Sequence of the second protein:
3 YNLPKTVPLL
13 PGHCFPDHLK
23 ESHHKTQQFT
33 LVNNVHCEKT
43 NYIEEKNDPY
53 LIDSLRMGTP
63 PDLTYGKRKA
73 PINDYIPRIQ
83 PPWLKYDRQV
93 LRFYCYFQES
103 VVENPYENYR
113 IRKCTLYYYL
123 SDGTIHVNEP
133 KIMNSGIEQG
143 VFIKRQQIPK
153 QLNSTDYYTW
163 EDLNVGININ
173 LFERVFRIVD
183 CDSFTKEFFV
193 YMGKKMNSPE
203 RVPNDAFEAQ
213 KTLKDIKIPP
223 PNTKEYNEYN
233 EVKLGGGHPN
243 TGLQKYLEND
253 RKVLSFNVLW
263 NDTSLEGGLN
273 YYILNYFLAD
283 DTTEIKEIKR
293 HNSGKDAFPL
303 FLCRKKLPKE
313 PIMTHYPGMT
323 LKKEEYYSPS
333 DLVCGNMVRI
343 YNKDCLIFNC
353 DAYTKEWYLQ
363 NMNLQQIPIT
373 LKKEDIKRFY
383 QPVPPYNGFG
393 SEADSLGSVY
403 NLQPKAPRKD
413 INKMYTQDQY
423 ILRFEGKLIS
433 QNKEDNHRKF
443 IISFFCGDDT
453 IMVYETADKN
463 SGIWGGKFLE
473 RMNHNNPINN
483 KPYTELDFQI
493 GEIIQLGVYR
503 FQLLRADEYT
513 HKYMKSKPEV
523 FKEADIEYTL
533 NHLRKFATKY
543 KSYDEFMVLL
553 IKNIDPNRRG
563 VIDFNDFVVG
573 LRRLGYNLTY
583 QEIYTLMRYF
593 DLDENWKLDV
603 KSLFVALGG

Interface contacts:
Residue V9 in the second protein contacts residue Y4 in the first protein (closest heavy-atom distance 3.6 Å).
Residue P6 in the second protein contacts residue Y4 in the first protein (closest heavy-atom distance 3.4 Å).
Residue N4 in the second protein is in contact with residue G5 in the first protein (closest heavy-atom distance 3.7 Å).
Residue N4 in the second protein is in contact with residue N9 in the first protein (closest heavy-atom distance 3.4 Å).
Residue N4 in the second protein interacts with residue L8 in the first protein (closest heavy-atom distance 3.5 Å).
Residue Y3 in the second protein is in contact with residue N9 in the first protein (closest heavy-atom distance 3.5 Å).
Residue T8 in the second protein is in contact with residue Y4 in the first protein (closest heavy-atom distance 2.5 Å).
Residue P10 in the second protein is in contact with residue Y4 in the first protein (closest heavy-atom distance 3.2 Å).
Residue L5 in the second protein interacts with residue V6 in the first protein (closest heavy-atom distance 4.7 Å).
Residue P6 in the second protein contacts residue G5 in the first protein (closest heavy-atom distance 4.8 Å).
Residue N4 in the second protein contacts residue V6 in the first protein (closest heavy-atom distance 3.9 Å).
Residue N4 in the second protein interacts with residue Y77 in the first protein (closest heavy-atom distance 4.4 Å).
Residue Y3 in the second protein contacts residue V6 in the first protein (closest heavy-atom distance 3.7 Å).

These two protein chains interact to form a complex.

Sequence of the first protein:
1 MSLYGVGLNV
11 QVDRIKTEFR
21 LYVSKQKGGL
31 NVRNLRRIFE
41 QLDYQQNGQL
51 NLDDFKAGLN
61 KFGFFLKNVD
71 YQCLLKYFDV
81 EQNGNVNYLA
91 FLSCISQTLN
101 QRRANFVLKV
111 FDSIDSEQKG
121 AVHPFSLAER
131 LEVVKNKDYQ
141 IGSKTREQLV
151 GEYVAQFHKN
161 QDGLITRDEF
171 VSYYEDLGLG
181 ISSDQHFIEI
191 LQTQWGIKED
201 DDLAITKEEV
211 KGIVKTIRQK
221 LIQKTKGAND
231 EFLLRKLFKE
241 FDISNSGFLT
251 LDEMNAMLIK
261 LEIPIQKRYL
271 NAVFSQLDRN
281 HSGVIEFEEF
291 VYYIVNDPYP